Sequence of the first protein:
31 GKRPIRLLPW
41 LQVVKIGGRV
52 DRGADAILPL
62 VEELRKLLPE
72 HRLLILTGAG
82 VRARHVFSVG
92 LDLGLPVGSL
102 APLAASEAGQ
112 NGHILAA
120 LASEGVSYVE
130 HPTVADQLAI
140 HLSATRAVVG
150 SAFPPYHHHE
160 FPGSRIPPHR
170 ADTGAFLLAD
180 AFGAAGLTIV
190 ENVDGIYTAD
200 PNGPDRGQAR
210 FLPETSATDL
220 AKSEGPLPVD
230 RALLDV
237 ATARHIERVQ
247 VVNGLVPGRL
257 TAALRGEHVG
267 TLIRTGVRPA

Sequence of the second protein:
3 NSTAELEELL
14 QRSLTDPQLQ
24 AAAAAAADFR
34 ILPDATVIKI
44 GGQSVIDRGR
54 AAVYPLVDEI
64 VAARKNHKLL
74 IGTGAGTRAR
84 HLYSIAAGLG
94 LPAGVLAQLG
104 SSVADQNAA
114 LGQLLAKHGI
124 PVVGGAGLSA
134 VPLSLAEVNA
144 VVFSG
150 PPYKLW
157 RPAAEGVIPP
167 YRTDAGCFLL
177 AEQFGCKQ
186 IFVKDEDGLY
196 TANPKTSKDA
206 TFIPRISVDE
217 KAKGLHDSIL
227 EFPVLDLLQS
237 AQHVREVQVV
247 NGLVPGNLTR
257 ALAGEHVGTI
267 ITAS

This data describes a binding interaction between two proteins.

Residue-level contacts at the interface:
Residue G93 in the second protein interacts with residue I35 in the first protein (closest heavy-atom distance 2.8 Å).
Residue G172 in the second protein interacts with residue H158 in the first protein (closest heavy-atom distance 3.1 Å).
Residue P95 in the second protein is in contact with residue P34 in the first protein (closest heavy-atom distance 3.8 Å).
Residue A29 in the second protein is in contact with residue L92 in the first protein (closest heavy-atom distance 3.7 Å).
Residue P151 in the second protein is in contact with residue H158 in the first protein (closest heavy-atom distance 3.5 Å).
Residue A29 in the second protein is in contact with residue R164 in the first protein (closest heavy-atom distance 3.1 Å).
Residue S236 in the second protein interacts with residue P161 in the first protein (closest heavy-atom distance 3.6 Å).
Residue Y167 in the second protein contacts residue F160 in the first protein (closest heavy-atom distance 3.5 Å).
Residue T18 in the second protein interacts with residue L226 in the first protein (closest heavy-atom distance 2.9 Å).
Residue L175 in the second protein contacts residue P161 in the first protein (closest heavy-atom distance 3.7 Å).
Residue L17 in the second protein contacts residue R169 in the first protein (closest heavy-atom distance 3.5 Å).
Residue L176 in the second protein is in contact with residue H158 in the first protein (closest heavy-atom distance 3.4 Å).
Residue R15 in the second protein interacts with residue R85 in the first protein (closest heavy-atom distance 2.5 Å).
Residue A30 in the second protein is in contact with residue R164 in the first protein (closest heavy-atom distance 2.8 Å).
Residue L17 in the second protein contacts residue R85 in the first protein (closest heavy-atom distance 3.5 Å).
Residue T5 in the second protein interacts with residue D93 in the first protein (closest heavy-atom distance 3.3 Å).
Residue R157 in the second protein interacts with residue D234 in the first protein (closest heavy-atom distance 3.5 Å).
Residue Q23 in the second protein is in contact with residue S163 in the first protein (closest heavy-atom distance 2.6 Å).
Residue Y152 in the second protein is in contact with residue H158 in the first protein (closest heavy-atom distance 2.5 Å).
Residue W155 in the second protein interacts with residue P154 in the first protein (closest heavy-atom distance 3.3 Å).
Residue Q101 in the second protein is in contact with residue D135 in the first protein (closest heavy-atom distance 2.9 Å).
Residue Q179 in the second protein is in contact with residue S100 in the first protein (closest heavy-atom distance 3.0 Å).
Residue Y152 in the second protein contacts residue Y155 in the first protein (closest heavy-atom distance 3.4 Å).
Residue L154 in the second protein interacts with residue A134 in the first protein (closest heavy-atom distance 3.6 Å).
Residue E9 in the second protein interacts with residue S89 in the first protein (closest heavy-atom distance 3.2 Å).
Residue F32 in the second protein contacts residue G95 in the first protein (closest heavy-atom distance 2.8 Å).
Residue S16 in the second protein is in contact with residue L226 in the first protein (closest heavy-atom distance 3.0 Å).
Residue E178 in the second protein interacts with residue P161 in the first protein (closest heavy-atom distance 3.6 Å).
Residue I34 in the second protein is in contact with residue S100 in the first protein (closest heavy-atom distance 3.6 Å).
Residue R157 in the second protein contacts residue Y155 in the first protein (closest heavy-atom distance 3.5 Å).
Residue W155 in the second protein is in contact with residue H130 in the first protein (closest heavy-atom distance 3.6 Å).
Residue P151 in the second protein is in contact with residue P154 in the first protein (closest heavy-atom distance 3.5 Å).
Residue L175 in the second protein interacts with residue H158 in the first protein (closest heavy-atom distance 3.5 Å).
Residue T18 in the second protein contacts residue P225 in the first protein (closest heavy-atom distance 3.3 Å).
Residue W155 in the second protein contacts residue L177 in the first protein (closest heavy-atom distance 3.0 Å).
Residue Y152 in the second protein interacts with residue F160 in the first protein (closest heavy-atom distance 3.4 Å).
Residue T18 in the second protein contacts residue R169 in the first protein (closest heavy-atom distance 3.6 Å).
Residue W155 in the second protein is in contact with residue G173 in the first protein (closest heavy-atom distance 3.4 Å).
Residue G93 in the second protein interacts with residue P34 in the first protein (closest heavy-atom distance 3.0 Å).
Residue D31 in the second protein contacts residue G95 in the first protein (closest heavy-atom distance 3.8 Å).
Residue K153 in the second protein is in contact with residue A134 in the first protein (closest heavy-atom distance 3.7 Å).
Residue W155 in the second protein interacts with residue P153 in the first protein (closest heavy-atom distance 3.6 Å).
Residue Q179 in the second protein is in contact with residue P97 in the first protein (closest heavy-atom distance 3.2 Å).
Residue Q23 in the second protein contacts residue I165 in the first protein (closest heavy-atom distance 3.7 Å).
Residue T18 in the second protein interacts with residue V228 in the first protein (closest heavy-atom distance 3.3 Å).
Residue L12 in the second protein interacts with residue R85 in the first protein (closest heavy-atom distance 2.7 Å).
Residue P95 in the second protein is in contact with residue A180 in the first protein (closest heavy-atom distance 3.8 Å).
Residue W155 in the second protein is in contact with residue Y155 in the first protein (closest heavy-atom distance 2.7 Å).
Residue R157 in the second protein contacts residue H168 in the first protein (closest heavy-atom distance 2.9 Å).
Residue Q179 in the second protein interacts with residue G99 in the first protein (closest heavy-atom distance 3.1 Å).
Residue A30 in the second protein is in contact with residue G95 in the first protein (closest heavy-atom distance 3.2 Å).
Residue L154 in the second protein interacts with residue L177 in the first protein (closest heavy-atom distance 3.7 Å).
Residue P151 in the second protein contacts residue Y155 in the first protein (closest heavy-atom distance 3.7 Å).
Residue L12 in the second protein contacts residue S89 in the first protein (closest heavy-atom distance 3.6 Å).
Residue L154 in the second protein contacts residue F181 in the first protein (closest heavy-atom distance 3.6 Å).
Residue W155 in the second protein contacts residue L176 in the first protein (closest heavy-atom distance 3.4 Å).
Residue L17 in the second protein contacts residue F88 in the first protein (closest heavy-atom distance 3.6 Å).
Residue Q179 in the second protein interacts with residue H157 in the first protein (closest heavy-atom distance 3.1 Å).
Residue A26 in the second protein interacts with residue R164 in the first protein (closest heavy-atom distance 3.4 Å).
Residue S236 in the second protein contacts residue G162 in the first protein (closest heavy-atom distance 3.5 Å).